The following describes two proteins that form a bound complex.

Sequence of the second protein:
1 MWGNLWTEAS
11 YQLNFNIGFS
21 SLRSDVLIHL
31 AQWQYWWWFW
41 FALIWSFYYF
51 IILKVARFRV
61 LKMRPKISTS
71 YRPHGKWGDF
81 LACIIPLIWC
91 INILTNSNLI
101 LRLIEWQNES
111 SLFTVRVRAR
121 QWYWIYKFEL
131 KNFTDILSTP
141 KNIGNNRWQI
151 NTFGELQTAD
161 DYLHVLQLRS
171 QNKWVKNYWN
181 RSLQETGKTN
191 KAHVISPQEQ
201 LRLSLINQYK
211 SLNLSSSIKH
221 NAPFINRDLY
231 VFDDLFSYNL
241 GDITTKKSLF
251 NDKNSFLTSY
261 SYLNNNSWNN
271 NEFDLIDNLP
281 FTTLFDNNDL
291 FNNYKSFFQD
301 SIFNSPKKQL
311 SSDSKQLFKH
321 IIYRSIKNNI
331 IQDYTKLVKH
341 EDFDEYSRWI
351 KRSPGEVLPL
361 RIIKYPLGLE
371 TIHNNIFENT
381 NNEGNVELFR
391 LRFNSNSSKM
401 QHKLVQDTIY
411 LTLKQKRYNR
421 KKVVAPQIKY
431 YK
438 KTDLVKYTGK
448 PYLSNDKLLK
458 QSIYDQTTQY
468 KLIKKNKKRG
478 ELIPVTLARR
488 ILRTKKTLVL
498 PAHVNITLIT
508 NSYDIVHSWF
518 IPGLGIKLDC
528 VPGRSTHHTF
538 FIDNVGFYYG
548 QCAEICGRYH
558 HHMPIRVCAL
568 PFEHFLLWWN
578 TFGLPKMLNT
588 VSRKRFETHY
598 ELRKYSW

Residue-level contacts at the interface:
Residue I372 in the second protein contacts residue Y68 in the first protein (closest heavy-atom distance 4.1 Å).
Residue H373 in the second protein is in contact with residue T74 in the first protein (closest heavy-atom distance 4.9 Å).
Residue N374 in the second protein contacts residue E71 in the first protein (closest heavy-atom distance 4.8 Å).
Residue I372 in the second protein is in contact with residue E71 in the first protein (closest heavy-atom distance 4.1 Å).
Residue N374 in the second protein interacts with residue T74 in the first protein (closest heavy-atom distance 3.8 Å).
Residue E155 in the second protein interacts with residue W66 in the first protein (closest heavy-atom distance 4.4 Å).
Residue G154 in the second protein contacts residue W66 in the first protein (closest heavy-atom distance 4.1 Å).

Sequence of the first protein:
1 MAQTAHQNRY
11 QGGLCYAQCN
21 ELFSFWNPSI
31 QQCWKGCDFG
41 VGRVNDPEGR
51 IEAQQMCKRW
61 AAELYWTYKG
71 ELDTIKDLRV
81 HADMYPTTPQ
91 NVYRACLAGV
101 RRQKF